Sequence of the first protein:
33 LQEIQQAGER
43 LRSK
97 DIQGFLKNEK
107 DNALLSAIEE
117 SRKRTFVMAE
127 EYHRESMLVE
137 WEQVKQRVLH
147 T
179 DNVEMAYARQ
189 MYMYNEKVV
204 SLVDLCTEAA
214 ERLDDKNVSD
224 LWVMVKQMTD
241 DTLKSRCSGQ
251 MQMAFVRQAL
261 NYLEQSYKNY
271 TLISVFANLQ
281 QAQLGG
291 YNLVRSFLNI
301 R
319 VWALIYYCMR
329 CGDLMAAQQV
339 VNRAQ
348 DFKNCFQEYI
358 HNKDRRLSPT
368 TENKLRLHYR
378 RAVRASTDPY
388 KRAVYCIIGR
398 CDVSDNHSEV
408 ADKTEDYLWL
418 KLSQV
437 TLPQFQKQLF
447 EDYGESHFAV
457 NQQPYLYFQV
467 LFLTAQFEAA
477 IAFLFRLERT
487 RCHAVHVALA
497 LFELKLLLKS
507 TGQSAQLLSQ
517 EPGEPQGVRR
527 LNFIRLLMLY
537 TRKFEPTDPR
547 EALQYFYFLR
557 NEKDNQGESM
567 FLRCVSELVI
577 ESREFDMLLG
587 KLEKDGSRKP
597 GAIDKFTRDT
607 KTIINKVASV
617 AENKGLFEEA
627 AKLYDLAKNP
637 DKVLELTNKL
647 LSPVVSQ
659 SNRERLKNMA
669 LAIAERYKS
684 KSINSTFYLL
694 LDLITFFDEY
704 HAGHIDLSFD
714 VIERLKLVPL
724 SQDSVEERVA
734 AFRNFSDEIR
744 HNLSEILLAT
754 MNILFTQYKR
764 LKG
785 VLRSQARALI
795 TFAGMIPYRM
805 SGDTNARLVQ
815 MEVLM

Sequence of the second protein:
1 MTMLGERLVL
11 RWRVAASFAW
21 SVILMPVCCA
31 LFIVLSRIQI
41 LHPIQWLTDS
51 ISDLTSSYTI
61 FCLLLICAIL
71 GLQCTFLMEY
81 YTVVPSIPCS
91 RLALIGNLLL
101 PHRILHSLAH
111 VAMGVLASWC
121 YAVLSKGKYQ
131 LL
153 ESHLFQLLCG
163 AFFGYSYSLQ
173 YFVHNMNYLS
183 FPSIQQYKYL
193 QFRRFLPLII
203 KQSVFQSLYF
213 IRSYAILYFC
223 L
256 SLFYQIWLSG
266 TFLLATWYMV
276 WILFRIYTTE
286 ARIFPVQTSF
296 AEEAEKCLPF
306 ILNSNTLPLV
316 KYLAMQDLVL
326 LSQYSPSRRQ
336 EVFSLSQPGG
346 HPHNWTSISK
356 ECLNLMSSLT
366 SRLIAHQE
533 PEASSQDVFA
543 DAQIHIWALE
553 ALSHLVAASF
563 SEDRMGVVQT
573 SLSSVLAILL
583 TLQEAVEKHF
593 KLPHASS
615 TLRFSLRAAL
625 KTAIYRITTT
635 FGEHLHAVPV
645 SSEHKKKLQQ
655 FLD

The following describes two proteins that form a bound complex.

Contacts between the two chains:
Residue G285 in the first protein contacts residue G568 in the second protein (closest heavy-atom distance 3.0 Å).
Residue L284 in the first protein interacts with residue M567 in the second protein (closest heavy-atom distance 3.3 Å).
Residue G286 in the first protein is in contact with residue D565 in the second protein (closest heavy-atom distance 3.7 Å).
Residue L284 in the first protein is in contact with residue G568 in the second protein (closest heavy-atom distance 4.9 Å).
Residue G286 in the first protein contacts residue G568 in the second protein (closest heavy-atom distance 3.5 Å).
Residue G285 in the first protein contacts residue D565 in the second protein (closest heavy-atom distance 4.1 Å).
Residue G286 in the first protein contacts residue R566 in the second protein (closest heavy-atom distance 4.6 Å).
Residue L284 in the first protein is in contact with residue R566 in the second protein (closest heavy-atom distance 4.1 Å).
Residue G286 in the first protein is in contact with residue M567 in the second protein (closest heavy-atom distance 4.8 Å).
Residue Q283 in the first protein contacts residue R566 in the second protein (closest heavy-atom distance 4.3 Å).
Residue G285 in the first protein interacts with residue M567 in the second protein (closest heavy-atom distance 3.7 Å).
Residue G285 in the first protein contacts residue R566 in the second protein (closest heavy-atom distance 2.9 Å).
Residue G286 in the first protein is in contact with residue S561 in the second protein (closest heavy-atom distance 4.4 Å).
Residue G286 in the first protein is in contact with residue Q571 in the second protein (closest heavy-atom distance 4.0 Å).